Residue-level contacts at the interface:
Residue R160 in chain A is in contact with residue K49 in chain B (closest heavy-atom distance 3.4 Å).
Residue R51 in chain A contacts residue H157 in chain B (closest heavy-atom distance 3.3 Å).
Residue R160 in chain A interacts with residue D50 in chain B (closest heavy-atom distance 4.3 Å).
Residue R153 in chain A contacts residue K54 in chain B (closest heavy-atom distance 3.8 Å).
Residue K49 in chain A contacts residue R160 in chain B (closest heavy-atom distance 3.4 Å).
Residue G52 in chain A contacts residue H157 in chain B (closest heavy-atom distance 3.5 Å).
Residue R153 in chain A interacts with residue G52 in chain B (closest heavy-atom distance 3.2 Å).
Residue R153 in chain A is in contact with residue E53 in chain B (closest heavy-atom distance 4.0 Å).
Residue E53 in chain A interacts with residue R153 in chain B (closest heavy-atom distance 4.0 Å).
Residue K49 in chain A contacts residue H157 in chain B (closest heavy-atom distance 5.0 Å).
Residue H157 in chain A interacts with residue R51 in chain B (closest heavy-atom distance 3.3 Å).
Residue G52 in chain A contacts residue R153 in chain B (closest heavy-atom distance 3.2 Å).
Residue D50 in chain A is in contact with residue R160 in chain B (closest heavy-atom distance 4.3 Å).
Residue H157 in chain A contacts residue K49 in chain B (closest heavy-atom distance 5.0 Å).
Residue D50 in chain A is in contact with residue H157 in chain B (closest heavy-atom distance 3.0 Å).
Residue H157 in chain A contacts residue D50 in chain B (closest heavy-atom distance 3.0 Å).
Residue K54 in chain A contacts residue R153 in chain B (closest heavy-atom distance 3.8 Å).
Residue H157 in chain A interacts with residue G52 in chain B (closest heavy-atom distance 3.5 Å).

Sequence of chain B:
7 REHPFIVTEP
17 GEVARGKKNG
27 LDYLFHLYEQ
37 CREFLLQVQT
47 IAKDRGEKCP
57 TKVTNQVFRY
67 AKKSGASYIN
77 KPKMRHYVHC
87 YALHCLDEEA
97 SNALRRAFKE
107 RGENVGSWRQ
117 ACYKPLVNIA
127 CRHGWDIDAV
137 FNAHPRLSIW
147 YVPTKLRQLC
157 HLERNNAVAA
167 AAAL

Sequence of chain A:
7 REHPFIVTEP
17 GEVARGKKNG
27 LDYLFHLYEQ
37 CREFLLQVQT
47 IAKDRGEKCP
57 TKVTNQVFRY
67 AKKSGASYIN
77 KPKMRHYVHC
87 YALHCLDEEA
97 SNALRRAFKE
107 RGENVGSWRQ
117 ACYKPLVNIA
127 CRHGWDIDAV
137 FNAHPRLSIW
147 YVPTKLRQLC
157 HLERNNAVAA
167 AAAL

The following describes two proteins that form a bound complex.